Sequence of chain B:
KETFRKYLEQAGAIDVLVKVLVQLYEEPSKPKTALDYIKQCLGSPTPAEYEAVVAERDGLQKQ

These two protein chains interact to form a complex.

Sequence of chain A:
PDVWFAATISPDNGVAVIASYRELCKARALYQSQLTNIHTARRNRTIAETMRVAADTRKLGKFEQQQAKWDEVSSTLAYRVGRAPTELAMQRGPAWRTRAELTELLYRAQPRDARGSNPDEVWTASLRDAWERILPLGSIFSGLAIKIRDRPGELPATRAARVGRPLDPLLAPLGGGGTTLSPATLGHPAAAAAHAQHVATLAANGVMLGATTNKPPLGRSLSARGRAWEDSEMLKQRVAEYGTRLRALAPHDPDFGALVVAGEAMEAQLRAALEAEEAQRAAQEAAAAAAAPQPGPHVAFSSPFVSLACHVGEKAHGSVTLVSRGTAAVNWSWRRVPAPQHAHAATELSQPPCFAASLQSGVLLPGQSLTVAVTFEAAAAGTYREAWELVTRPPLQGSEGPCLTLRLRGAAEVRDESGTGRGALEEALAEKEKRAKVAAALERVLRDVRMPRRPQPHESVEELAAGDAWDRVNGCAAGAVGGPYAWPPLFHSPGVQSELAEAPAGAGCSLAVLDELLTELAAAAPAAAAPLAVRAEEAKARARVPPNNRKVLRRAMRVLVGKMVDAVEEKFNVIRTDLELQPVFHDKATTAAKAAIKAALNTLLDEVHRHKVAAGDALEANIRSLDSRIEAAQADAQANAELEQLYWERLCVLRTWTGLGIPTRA

Interface contacts:
Residue W955 in chain A is in contact with residue P33 in chain B (closest heavy-atom distance 4.2 Å).
Residue R573 in chain A is in contact with residue V27 in chain B (closest heavy-atom distance 4.7 Å).
Residue W955 in chain A is in contact with residue K35 in chain B (closest heavy-atom distance 4.5 Å).
Residue D571 in chain A contacts residue V23 in chain B (closest heavy-atom distance 4.3 Å).